Sequence of chain B:
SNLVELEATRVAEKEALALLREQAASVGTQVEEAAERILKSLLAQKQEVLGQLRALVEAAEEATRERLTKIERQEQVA

Residue-level contacts at the interface:
Residue A74 in chain B contacts residue L34 in chain A (closest heavy-atom distance 3.6 Å).
Residue I85 in chain B contacts residue L20 in chain A (closest heavy-atom distance 3.0 Å).
Residue R24 in chain B is in contact with residue E89 in chain A (closest heavy-atom distance 4.0 Å).
Residue L53 in chain B is in contact with residue L53 in chain A (closest heavy-atom distance 3.8 Å).
Residue E75 in chain B interacts with residue L31 in chain A (closest heavy-atom distance 3.8 Å).
Residue V41 in chain B is in contact with residue L67 in chain A (closest heavy-atom distance 3.9 Å).
Residue R35 in chain B is in contact with residue V71 in chain A (closest heavy-atom distance 3.6 Å).
Residue G42 in chain B is in contact with residue L67 in chain A (closest heavy-atom distance 3.3 Å).
Residue E46 in chain B interacts with residue K60 in chain A (closest heavy-atom distance 3.7 Å).
Residue L67 in chain B contacts residue A38 in chain A (closest heavy-atom distance 3.3 Å).
Residue E89 in chain B contacts residue E21 in chain A (closest heavy-atom distance 3.2 Å).
Residue A38 in chain B interacts with residue V71 in chain A (closest heavy-atom distance 3.3 Å).
Residue A74 in chain B contacts residue L31 in chain A (closest heavy-atom distance 3.9 Å).
Residue K60 in chain B contacts residue E46 in chain A (closest heavy-atom distance 3.4 Å).
Residue I85 in chain B is in contact with residue R24 in chain A (closest heavy-atom distance 3.7 Å).
Residue E89 in chain B contacts residue L20 in chain A (closest heavy-atom distance 3.1 Å).
Residue E75 in chain B contacts residue R35 in chain A (closest heavy-atom distance 2.7 Å).
Residue L64 in chain B is in contact with residue E46 in chain A (closest heavy-atom distance 3.2 Å).
Residue L31 in chain B contacts residue E75 in chain A (closest heavy-atom distance 3.6 Å).
Residue L31 in chain B is in contact with residue A74 in chain A (closest heavy-atom distance 3.3 Å).
Residue E46 in chain B contacts residue L64 in chain A (closest heavy-atom distance 3.1 Å).
Residue T78 in chain B is in contact with residue E27 in chain A (closest heavy-atom distance 3.8 Å).
Residue A92 in chain B interacts with residue S15 in chain A (closest heavy-atom distance 4.0 Å).
Residue Q88 in chain B is in contact with residue L20 in chain A (closest heavy-atom distance 3.3 Å).
Residue L82 in chain B interacts with residue R24 in chain A (closest heavy-atom distance 3.9 Å).
Residue V71 in chain B contacts residue L34 in chain A (closest heavy-atom distance 4.1 Å).
Residue L17 in chain B contacts residue A92 in chain A (closest heavy-atom distance 3.5 Å).
Residue L67 in chain B is in contact with residue V41 in chain A (closest heavy-atom distance 3.8 Å).
Residue E89 in chain B is in contact with residue R24 in chain A (closest heavy-atom distance 4.0 Å).
Residue E21 in chain B contacts residue E89 in chain A (closest heavy-atom distance 2.6 Å).
Residue L82 in chain B interacts with residue K28 in chain A (closest heavy-atom distance 3.8 Å).
Residue E27 in chain B interacts with residue R81 in chain A (closest heavy-atom distance 3.1 Å).
Residue L56 in chain B contacts residue A49 in chain A (closest heavy-atom distance 3.4 Å).
Residue L67 in chain B is in contact with residue G42 in chain A (closest heavy-atom distance 3.4 Å).
Residue R24 in chain B interacts with residue L82 in chain A (closest heavy-atom distance 3.3 Å).
Residue E89 in chain B contacts residue L17 in chain A (closest heavy-atom distance 4.0 Å).
Residue L20 in chain B contacts residue I85 in chain A (closest heavy-atom distance 3.8 Å).
Residue V45 in chain B is in contact with residue Q59 in chain A (closest heavy-atom distance 3.7 Å).
Residue L20 in chain B interacts with residue E89 in chain A (closest heavy-atom distance 3.5 Å).
Residue R81 in chain B is in contact with residue E27 in chain A (closest heavy-atom distance 3.5 Å).
Residue V45 in chain B interacts with residue V63 in chain A (closest heavy-atom distance 3.8 Å).
Residue L56 in chain B is in contact with residue I52 in chain A (closest heavy-atom distance 3.6 Å).
Residue V71 in chain B is in contact with residue R35 in chain A (closest heavy-atom distance 4.0 Å).
Residue R35 in chain B contacts residue E75 in chain A (closest heavy-atom distance 2.9 Å).
Residue T78 in chain B contacts residue L31 in chain A (closest heavy-atom distance 3.5 Å).
Residue I52 in chain B interacts with residue L56 in chain A (closest heavy-atom distance 3.8 Å).
Residue N16 in chain B is in contact with residue A92 in chain A (closest heavy-atom distance 3.5 Å).
Residue L20 in chain B contacts residue Q88 in chain A (closest heavy-atom distance 4.0 Å).
Residue I85 in chain B interacts with residue T23 in chain A (closest heavy-atom distance 3.5 Å).
Residue L17 in chain B is in contact with residue E89 in chain A (closest heavy-atom distance 3.7 Å).
Residue L34 in chain B is in contact with residue A74 in chain A (closest heavy-atom distance 3.3 Å).
Residue A38 in chain B interacts with residue L67 in chain A (closest heavy-atom distance 3.2 Å).
Residue L53 in chain B interacts with residue L56 in chain A (closest heavy-atom distance 3.6 Å).
Residue L64 in chain B is in contact with residue G42 in chain A (closest heavy-atom distance 4.1 Å).
Residue R24 in chain B contacts residue I85 in chain A (closest heavy-atom distance 3.1 Å).
Residue L31 in chain B contacts residue T78 in chain A (closest heavy-atom distance 3.6 Å).
Residue V63 in chain B contacts residue V45 in chain A (closest heavy-atom distance 3.9 Å).
Residue A49 in chain B is in contact with residue L56 in chain A (closest heavy-atom distance 3.9 Å).
Residue V71 in chain B is in contact with residue A38 in chain A (closest heavy-atom distance 3.6 Å).
Residue L70 in chain B interacts with residue L34 in chain A (closest heavy-atom distance 4.0 Å).

Sequence of chain A:
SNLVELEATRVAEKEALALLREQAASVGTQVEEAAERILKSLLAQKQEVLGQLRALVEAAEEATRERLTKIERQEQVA

This data describes a binding interaction between two proteins.